Sequence of protein 1:
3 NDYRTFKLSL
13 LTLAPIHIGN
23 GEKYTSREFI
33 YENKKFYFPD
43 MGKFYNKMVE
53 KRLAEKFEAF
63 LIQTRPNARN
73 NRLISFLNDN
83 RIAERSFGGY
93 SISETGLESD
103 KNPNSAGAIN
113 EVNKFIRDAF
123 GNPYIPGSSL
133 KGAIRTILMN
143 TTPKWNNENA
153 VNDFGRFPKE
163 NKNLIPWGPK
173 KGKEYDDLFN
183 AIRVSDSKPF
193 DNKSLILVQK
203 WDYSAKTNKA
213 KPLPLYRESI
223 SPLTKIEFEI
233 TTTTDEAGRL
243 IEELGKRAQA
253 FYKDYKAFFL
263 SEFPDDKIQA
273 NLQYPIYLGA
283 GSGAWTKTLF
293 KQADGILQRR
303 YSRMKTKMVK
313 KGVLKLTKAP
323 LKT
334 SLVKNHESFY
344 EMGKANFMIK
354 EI

Sequence of protein 2:
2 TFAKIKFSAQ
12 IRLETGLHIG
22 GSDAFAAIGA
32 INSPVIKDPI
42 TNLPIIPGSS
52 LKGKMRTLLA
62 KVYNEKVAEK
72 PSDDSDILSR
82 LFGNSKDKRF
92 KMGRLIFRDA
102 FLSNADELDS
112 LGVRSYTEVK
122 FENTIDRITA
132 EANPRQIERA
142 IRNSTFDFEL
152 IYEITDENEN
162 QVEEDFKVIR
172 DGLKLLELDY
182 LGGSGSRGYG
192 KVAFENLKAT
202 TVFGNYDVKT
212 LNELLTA

The following describes two proteins that form a bound complex.

Contacts between the two chains:
Residue T290 in protein 1 is in contact with residue R128 in protein 2 (closest heavy-atom distance 3.3 Å).
Residue L299 in protein 1 is in contact with residue A131 in protein 2 (closest heavy-atom distance 3.8 Å).
Residue I298 in protein 1 contacts residue I129 in protein 2 (closest heavy-atom distance 3.7 Å).
Residue R185 in protein 1 interacts with residue D180 in protein 2 (closest heavy-atom distance 2.5 Å).
Residue A121 in protein 1 is in contact with residue E119 in protein 2 (closest heavy-atom distance 3.6 Å).
Residue E162 in protein 1 contacts residue R128 in protein 2 (closest heavy-atom distance 3.1 Å).
Residue A121 in protein 1 contacts residue V114 in protein 2 (closest heavy-atom distance 3.5 Å).
Residue N22 in protein 1 interacts with residue F122 in protein 2 (closest heavy-atom distance 3.4 Å).
Residue V186 in protein 1 interacts with residue R188 in protein 2 (closest heavy-atom distance 3.3 Å).
Residue G23 in protein 1 interacts with residue F122 in protein 2 (closest heavy-atom distance 3.5 Å).
Residue I298 in protein 1 contacts residue T130 in protein 2 (closest heavy-atom distance 3.6 Å).
Residue F181 in protein 1 contacts residue S187 in protein 2 (closest heavy-atom distance 3.5 Å).
Residue Y5 in protein 1 contacts residue L179 in protein 2 (closest heavy-atom distance 3.6 Å).
Residue A121 in protein 1 interacts with residue G113 in protein 2 (closest heavy-atom distance 2.9 Å).
Residue F122 in protein 1 contacts residue V114 in protein 2 (closest heavy-atom distance 3.6 Å).
Residue A121 in protein 1 interacts with residue R115 in protein 2 (closest heavy-atom distance 3.8 Å).
Residue S130 in protein 1 contacts residue K121 in protein 2 (closest heavy-atom distance 3.0 Å).
Residue A295 in protein 1 interacts with residue I129 in protein 2 (closest heavy-atom distance 3.8 Å).
Residue R137 in protein 1 is in contact with residue R128 in protein 2 (closest heavy-atom distance 3.6 Å).
Residue R302 in protein 1 is in contact with residue T130 in protein 2 (closest heavy-atom distance 3.3 Å).
Residue D120 in protein 1 contacts residue E119 in protein 2 (closest heavy-atom distance 3.4 Å).
Residue E162 in protein 1 interacts with residue D127 in protein 2 (closest heavy-atom distance 3.0 Å).
Residue K161 in protein 1 interacts with residue D127 in protein 2 (closest heavy-atom distance 3.3 Å).
Residue T290 in protein 1 contacts residue A131 in protein 2 (closest heavy-atom distance 3.7 Å).
Residue V186 in protein 1 contacts residue G189 in protein 2 (closest heavy-atom distance 2.7 Å).
Residue V186 in protein 1 interacts with residue S187 in protein 2 (closest heavy-atom distance 3.5 Å).
Residue R185 in protein 1 is in contact with residue Y181 in protein 2 (closest heavy-atom distance 3.5 Å).
Residue S130 in protein 1 interacts with residue R188 in protein 2 (closest heavy-atom distance 3.7 Å).
Residue Y5 in protein 1 interacts with residue L59 in protein 2 (closest heavy-atom distance 3.4 Å).
Residue A121 in protein 1 is in contact with residue I142 in protein 2 (closest heavy-atom distance 3.7 Å).
Residue K133 in protein 1 interacts with residue S187 in protein 2 (closest heavy-atom distance 3.2 Å).
Residue R185 in protein 1 is in contact with residue S187 in protein 2 (closest heavy-atom distance 3.7 Å).
Residue Y126 in protein 1 interacts with residue R140 in protein 2 (closest heavy-atom distance 2.4 Å).
Residue K161 in protein 1 interacts with residue I129 in protein 2 (closest heavy-atom distance 3.6 Å).
Residue K289 in protein 1 interacts with residue I126 in protein 2 (closest heavy-atom distance 3.6 Å).
Residue F122 in protein 1 contacts residue R143 in protein 2 (closest heavy-atom distance 3.8 Å).
Residue L291 in protein 1 interacts with residue R128 in protein 2 (closest heavy-atom distance 2.8 Å).
Residue P160 in protein 1 is in contact with residue E132 in protein 2 (closest heavy-atom distance 3.8 Å).
Residue T138 in protein 1 interacts with residue R128 in protein 2 (closest heavy-atom distance 3.3 Å).
Residue F122 in protein 1 interacts with residue G113 in protein 2 (closest heavy-atom distance 3.2 Å).
Residue K289 in protein 1 contacts residue R128 in protein 2 (closest heavy-atom distance 3.4 Å).
Residue D188 in protein 1 contacts residue T16 in protein 2 (closest heavy-atom distance 3.7 Å).
Residue Q294 in protein 1 is in contact with residue I129 in protein 2 (closest heavy-atom distance 3.3 Å).
Residue R302 in protein 1 is in contact with residue E132 in protein 2 (closest heavy-atom distance 3.8 Å).
Residue P160 in protein 1 contacts residue D127 in protein 2 (closest heavy-atom distance 3.8 Å).
Residue P128 in protein 1 interacts with residue K121 in protein 2 (closest heavy-atom distance 3.6 Å).
Residue S130 in protein 1 interacts with residue E123 in protein 2 (closest heavy-atom distance 3.6 Å).
Residue F122 in protein 1 is in contact with residue N144 in protein 2 (closest heavy-atom distance 3.2 Å).
Residue F122 in protein 1 contacts residue L112 in protein 2 (closest heavy-atom distance 3.6 Å).
Residue P160 in protein 1 is in contact with residue T130 in protein 2 (closest heavy-atom distance 3.3 Å).
Residue R185 in protein 1 is in contact with residue G186 in protein 2 (closest heavy-atom distance 3.8 Å).
Residue G134 in protein 1 interacts with residue R128 in protein 2 (closest heavy-atom distance 3.6 Å).
Residue D188 in protein 1 is in contact with residue R140 in protein 2 (closest heavy-atom distance 2.9 Å).
Residue E162 in protein 1 interacts with residue I129 in protein 2 (closest heavy-atom distance 3.4 Å).
Residue N182 in protein 1 interacts with residue Y181 in protein 2 (closest heavy-atom distance 3.7 Å).
Residue D188 in protein 1 contacts residue R188 in protein 2 (closest heavy-atom distance 3.8 Å).
Residue L299 in protein 1 contacts residue T130 in protein 2 (closest heavy-atom distance 3.6 Å).
Residue M141 in protein 1 interacts with residue R128 in protein 2 (closest heavy-atom distance 3.7 Å).
Residue Y5 in protein 1 contacts residue D180 in protein 2 (closest heavy-atom distance 2.7 Å).
Residue I184 in protein 1 is in contact with residue S187 in protein 2 (closest heavy-atom distance 3.6 Å).